This data describes a binding interaction between two proteins.

Interface contacts:
Residue T80 in the second protein interacts with residue V10 in the first protein (closest heavy-atom distance 4.0 Å).
Residue T73 in the second protein interacts with residue A9 in the first protein (closest heavy-atom distance 3.9 Å).
Residue A150 in the second protein contacts residue N8 in the first protein (closest heavy-atom distance 4.7 Å).
Residue K66 in the second protein contacts residue A4 in the first protein (closest heavy-atom distance 3.7 Å).
Residue L156 in the second protein interacts with residue I7 in the first protein (closest heavy-atom distance 4.5 Å).
Residue Y99 in the second protein interacts with residue I7 in the first protein (closest heavy-atom distance 4.4 Å).
Residue D77 in the second protein interacts with residue N8 in the first protein (closest heavy-atom distance 4.7 Å).
Residue Y7 in the second protein is in contact with residue K1 in the first protein (closest heavy-atom distance 2.4 Å).
Residue T163 in the second protein contacts residue K1 in the first protein (closest heavy-atom distance 4.6 Å).
Residue Y159 in the second protein is in contact with residue V3 in the first protein (closest heavy-atom distance 3.6 Å).
Residue Y123 in the second protein is in contact with residue V10 in the first protein (closest heavy-atom distance 4.1 Å).
Residue Y171 in the second protein contacts residue K1 in the first protein (closest heavy-atom distance 3.2 Å).
Residue D77 in the second protein is in contact with residue A9 in the first protein (closest heavy-atom distance 3.4 Å).
Residue T73 in the second protein interacts with residue N8 in the first protein (closest heavy-atom distance 3.6 Å).
Residue V152 in the second protein interacts with residue G6 in the first protein (closest heavy-atom distance 3.4 Å).
Residue L156 in the second protein contacts residue V3 in the first protein (closest heavy-atom distance 4.4 Å).
Residue H114 in the second protein contacts residue I7 in the first protein (closest heavy-atom distance 4.9 Å).
Residue E63 in the second protein interacts with residue L2 in the first protein (closest heavy-atom distance 2.9 Å).
Residue V76 in the second protein interacts with residue A9 in the first protein (closest heavy-atom distance 4.6 Å).
Residue K146 in the second protein is in contact with residue V10 in the first protein (closest heavy-atom distance 2.8 Å).
Residue Y159 in the second protein is in contact with residue K1 in the first protein (closest heavy-atom distance 2.6 Å).
Residue L156 in the second protein is in contact with residue G6 in the first protein (closest heavy-atom distance 3.7 Å).
Residue Y99 in the second protein interacts with residue L2 in the first protein (closest heavy-atom distance 3.2 Å).
Residue H70 in the second protein contacts residue V3 in the first protein (closest heavy-atom distance 3.7 Å).
Residue R97 in the second protein is in contact with residue I7 in the first protein (closest heavy-atom distance 3.9 Å).
Residue D77 in the second protein is in contact with residue V10 in the first protein (closest heavy-atom distance 3.3 Å).
Residue W147 in the second protein contacts residue A9 in the first protein (closest heavy-atom distance 2.7 Å).
Residue Y59 in the second protein contacts residue K1 in the first protein (closest heavy-atom distance 4.3 Å).
Residue Y84 in the second protein contacts residue V10 in the first protein (closest heavy-atom distance 3.6 Å).
Residue Y99 in the second protein interacts with residue V3 in the first protein (closest heavy-atom distance 3.3 Å).
Residue Q155 in the second protein interacts with residue N8 in the first protein (closest heavy-atom distance 3.5 Å).
Residue L81 in the second protein interacts with residue V10 in the first protein (closest heavy-atom distance 4.2 Å).
Residue V152 in the second protein interacts with residue N8 in the first protein (closest heavy-atom distance 3.7 Å).
Residue K146 in the second protein is in contact with residue A9 in the first protein (closest heavy-atom distance 3.5 Å).
Residue Y159 in the second protein contacts residue L5 in the first protein (closest heavy-atom distance 4.7 Å).
Residue Y7 in the second protein is in contact with residue L2 in the first protein (closest heavy-atom distance 3.8 Å).
Residue M45 in the second protein interacts with residue L2 in the first protein (closest heavy-atom distance 4.4 Å).
Residue K66 in the second protein interacts with residue K1 in the first protein (closest heavy-atom distance 3.5 Å).
Residue Y116 in the second protein is in contact with residue V10 in the first protein (closest heavy-atom distance 4.1 Å).
Residue H70 in the second protein contacts residue L2 in the first protein (closest heavy-atom distance 4.4 Å).
Residue V67 in the second protein contacts residue L2 in the first protein (closest heavy-atom distance 3.7 Å).
Residue R97 in the second protein is in contact with residue N8 in the first protein (closest heavy-atom distance 3.8 Å).
Residue Q155 in the second protein is in contact with residue G6 in the first protein (closest heavy-atom distance 3.5 Å).
Residue Y159 in the second protein is in contact with residue L2 in the first protein (closest heavy-atom distance 3.6 Å).
Residue W147 in the second protein interacts with residue V10 in the first protein (closest heavy-atom distance 4.1 Å).
Residue Q155 in the second protein is in contact with residue L5 in the first protein (closest heavy-atom distance 3.6 Å).
Residue E63 in the second protein interacts with residue K1 in the first protein (closest heavy-atom distance 3.3 Å).
Residue M5 in the second protein interacts with residue K1 in the first protein (closest heavy-atom distance 4.1 Å).
Residue H70 in the second protein interacts with residue I7 in the first protein (closest heavy-atom distance 3.6 Å).
Residue W167 in the second protein is in contact with residue K1 in the first protein (closest heavy-atom distance 3.4 Å).
Residue L156 in the second protein is in contact with residue L5 in the first protein (closest heavy-atom distance 4.5 Å).
Residue K66 in the second protein is in contact with residue L2 in the first protein (closest heavy-atom distance 3.0 Å).
Residue T73 in the second protein is in contact with residue I7 in the first protein (closest heavy-atom distance 3.7 Å).
Residue F9 in the second protein contacts residue L2 in the first protein (closest heavy-atom distance 3.7 Å).
Residue T143 in the second protein is in contact with residue A9 in the first protein (closest heavy-atom distance 4.9 Å).
Residue W147 in the second protein is in contact with residue N8 in the first protein (closest heavy-atom distance 3.7 Å).
Residue T143 in the second protein is in contact with residue V10 in the first protein (closest heavy-atom distance 2.9 Å).
Residue K66 in the second protein contacts residue V3 in the first protein (closest heavy-atom distance 3.5 Å).

Sequence of the second protein:
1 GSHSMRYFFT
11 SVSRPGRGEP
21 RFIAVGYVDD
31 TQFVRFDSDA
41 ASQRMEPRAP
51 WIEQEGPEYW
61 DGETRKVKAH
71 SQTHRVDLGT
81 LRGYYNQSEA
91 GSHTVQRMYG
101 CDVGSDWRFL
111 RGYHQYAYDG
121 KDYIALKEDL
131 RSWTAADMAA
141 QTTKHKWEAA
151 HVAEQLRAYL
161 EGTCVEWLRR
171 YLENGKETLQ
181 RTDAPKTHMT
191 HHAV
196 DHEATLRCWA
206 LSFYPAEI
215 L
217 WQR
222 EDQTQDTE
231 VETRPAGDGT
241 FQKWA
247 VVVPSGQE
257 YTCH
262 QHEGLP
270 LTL

Sequence of the first protein:
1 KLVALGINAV